Interface contacts:
Residue A38 in chain A is in contact with residue S62 in chain B (closest heavy-atom distance 4.5 Å).
Residue G40 in chain A is in contact with residue S62 in chain B (closest heavy-atom distance 4.5 Å).
Residue R39 in chain A is in contact with residue S62 in chain B (closest heavy-atom distance 3.0 Å).

Sequence of chain B:
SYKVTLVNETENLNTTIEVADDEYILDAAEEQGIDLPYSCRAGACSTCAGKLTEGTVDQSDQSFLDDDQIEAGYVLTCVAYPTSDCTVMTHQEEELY

Sequence of chain A:
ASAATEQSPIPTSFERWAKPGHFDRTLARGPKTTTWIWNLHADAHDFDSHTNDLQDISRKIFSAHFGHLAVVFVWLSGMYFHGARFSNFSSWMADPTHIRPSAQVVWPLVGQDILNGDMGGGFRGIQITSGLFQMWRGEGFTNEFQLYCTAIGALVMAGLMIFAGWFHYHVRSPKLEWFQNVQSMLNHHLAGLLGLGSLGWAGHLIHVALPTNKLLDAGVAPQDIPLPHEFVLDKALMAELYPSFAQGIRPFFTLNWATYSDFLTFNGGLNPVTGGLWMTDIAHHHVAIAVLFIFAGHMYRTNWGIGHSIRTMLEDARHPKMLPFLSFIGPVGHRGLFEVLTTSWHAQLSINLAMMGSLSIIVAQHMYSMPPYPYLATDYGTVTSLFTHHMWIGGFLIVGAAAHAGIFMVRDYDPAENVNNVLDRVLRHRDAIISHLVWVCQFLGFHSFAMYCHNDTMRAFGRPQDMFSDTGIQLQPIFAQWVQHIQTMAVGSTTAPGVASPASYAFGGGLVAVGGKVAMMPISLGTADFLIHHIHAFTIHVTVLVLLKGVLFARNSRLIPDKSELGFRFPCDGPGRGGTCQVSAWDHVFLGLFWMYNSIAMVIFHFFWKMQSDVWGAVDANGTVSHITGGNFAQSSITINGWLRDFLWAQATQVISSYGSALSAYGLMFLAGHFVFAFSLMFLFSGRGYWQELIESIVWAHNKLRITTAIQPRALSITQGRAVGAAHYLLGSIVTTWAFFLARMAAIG

These two protein chains interact to form a complex.